Sequence of chain A:
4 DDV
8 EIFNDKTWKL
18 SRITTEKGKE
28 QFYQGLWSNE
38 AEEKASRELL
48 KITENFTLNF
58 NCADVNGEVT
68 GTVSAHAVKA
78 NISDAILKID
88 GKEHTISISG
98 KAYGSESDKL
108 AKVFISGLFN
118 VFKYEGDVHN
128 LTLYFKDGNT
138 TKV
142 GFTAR

Contacts between the two chains:
Residue D61 in chain B interacts with residue I86 in chain A (closest heavy-atom distance 2.9 Å).
Residue I86 in chain B contacts residue V66 in chain A (closest heavy-atom distance 3.7 Å).
Residue V66 in chain B interacts with residue I86 in chain A (closest heavy-atom distance 3.7 Å).
Residue C59 in chain B contacts residue V66 in chain A (closest heavy-atom distance 4.0 Å).
Residue D61 in chain B contacts residue V6 in chain A (closest heavy-atom distance 3.8 Å).
Residue G64 in chain B is in contact with residue K85 in chain A (closest heavy-atom distance 3.6 Å).
Residue I86 in chain B is in contact with residue D61 in chain A (closest heavy-atom distance 2.8 Å).
Residue L84 in chain B contacts residue E65 in chain A (closest heavy-atom distance 4.2 Å).
Residue E65 in chain B is in contact with residue L84 in chain A (closest heavy-atom distance 4.2 Å).
Residue I86 in chain B interacts with residue E65 in chain A (closest heavy-atom distance 3.7 Å).
Residue V66 in chain B contacts residue F10 in chain A (closest heavy-atom distance 3.8 Å).
Residue G64 in chain B interacts with residue I86 in chain A (closest heavy-atom distance 3.1 Å).
Residue I86 in chain B is in contact with residue G64 in chain A (closest heavy-atom distance 2.9 Å).
Residue V66 in chain B interacts with residue V6 in chain A (closest heavy-atom distance 4.2 Å).
Residue E65 in chain B interacts with residue K85 in chain A (closest heavy-atom distance 4.1 Å).
Residue V66 in chain B interacts with residue V66 in chain A (closest heavy-atom distance 4.7 Å).
Residue K85 in chain B contacts residue G64 in chain A (closest heavy-atom distance 3.4 Å).
Residue V66 in chain B interacts with residue G68 in chain A (closest heavy-atom distance 2.9 Å).
Residue V6 in chain B is in contact with residue V66 in chain A (closest heavy-atom distance 4.1 Å).
Residue C59 in chain B interacts with residue C59 in chain A (closest heavy-atom distance 2.0 Å).
Residue D87 in chain B interacts with residue D61 in chain A (closest heavy-atom distance 3.6 Å).
Residue G68 in chain B contacts residue V66 in chain A (closest heavy-atom distance 2.8 Å).
Residue G64 in chain B contacts residue D87 in chain A (closest heavy-atom distance 4.2 Å).
Residue V66 in chain B contacts residue L84 in chain A (closest heavy-atom distance 4.9 Å).
Residue T67 in chain B is in contact with residue G68 in chain A (closest heavy-atom distance 4.6 Å).
Residue T67 in chain B contacts residue V66 in chain A (closest heavy-atom distance 3.6 Å).
Residue T67 in chain B contacts residue T67 in chain A (closest heavy-atom distance 4.5 Å).
Residue G88 in chain B interacts with residue D61 in chain A (closest heavy-atom distance 3.3 Å).
Residue E3 in chain B is in contact with residue D61 in chain A (closest heavy-atom distance 3.0 Å).
Residue V66 in chain B contacts residue C59 in chain A (closest heavy-atom distance 4.1 Å).
Residue E65 in chain B interacts with residue I86 in chain A (closest heavy-atom distance 3.6 Å).
Residue D61 in chain B contacts residue G88 in chain A (closest heavy-atom distance 3.1 Å).
Residue F10 in chain B is in contact with residue V66 in chain A (closest heavy-atom distance 3.8 Å).
Residue D61 in chain B contacts residue D87 in chain A (closest heavy-atom distance 3.7 Å).
Residue V66 in chain B interacts with residue T67 in chain A (closest heavy-atom distance 3.6 Å).
Residue L84 in chain B interacts with residue G64 in chain A (closest heavy-atom distance 4.8 Å).
Residue V6 in chain B interacts with residue D61 in chain A (closest heavy-atom distance 4.1 Å).
Residue K85 in chain B contacts residue E65 in chain A (closest heavy-atom distance 4.6 Å).
Residue D87 in chain B contacts residue G64 in chain A (closest heavy-atom distance 4.6 Å).
Residue L84 in chain B is in contact with residue V66 in chain A (closest heavy-atom distance 5.0 Å).
Residue G68 in chain B contacts residue T67 in chain A (closest heavy-atom distance 4.6 Å).

Sequence of chain B:
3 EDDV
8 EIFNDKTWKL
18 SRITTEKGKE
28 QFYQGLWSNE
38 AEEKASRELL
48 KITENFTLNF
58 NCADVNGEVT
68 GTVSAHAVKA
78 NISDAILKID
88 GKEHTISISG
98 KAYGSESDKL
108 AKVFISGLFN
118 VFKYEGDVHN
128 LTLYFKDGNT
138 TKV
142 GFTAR

These two protein chains interact to form a complex.